Sequence of protein 2:
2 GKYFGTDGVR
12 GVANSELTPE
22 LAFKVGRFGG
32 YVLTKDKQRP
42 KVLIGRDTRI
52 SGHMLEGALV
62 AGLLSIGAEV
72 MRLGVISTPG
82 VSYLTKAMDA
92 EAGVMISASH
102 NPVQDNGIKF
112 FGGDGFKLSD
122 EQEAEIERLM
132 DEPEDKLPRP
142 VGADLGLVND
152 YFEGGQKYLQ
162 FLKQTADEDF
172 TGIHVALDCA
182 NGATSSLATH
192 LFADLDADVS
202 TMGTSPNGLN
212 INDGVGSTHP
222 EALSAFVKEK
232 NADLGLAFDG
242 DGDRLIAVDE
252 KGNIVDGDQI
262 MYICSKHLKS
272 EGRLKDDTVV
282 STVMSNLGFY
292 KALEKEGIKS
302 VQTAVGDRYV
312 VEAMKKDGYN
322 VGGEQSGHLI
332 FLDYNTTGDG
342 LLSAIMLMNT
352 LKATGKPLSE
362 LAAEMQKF

The following describes two proteins that form a bound complex.

Residue-level contacts at the interface:
Residue E154 in protein 2 contacts residue Y81 in protein 1 (closest heavy-atom distance 3.2 Å).
Residue Q157 in protein 2 interacts with residue Y81 in protein 1 (closest heavy-atom distance 3.0 Å).
Residue D195 in protein 2 interacts with residue E39 in protein 1 (closest heavy-atom distance 3.1 Å).
Residue K164 in protein 2 is in contact with residue D36 in protein 1 (closest heavy-atom distance 3.8 Å).
Residue Q157 in protein 2 interacts with residue T40 in protein 1 (closest heavy-atom distance 3.7 Å).
Residue K164 in protein 2 interacts with residue E39 in protein 1 (closest heavy-atom distance 4.7 Å).

Sequence of protein 1:
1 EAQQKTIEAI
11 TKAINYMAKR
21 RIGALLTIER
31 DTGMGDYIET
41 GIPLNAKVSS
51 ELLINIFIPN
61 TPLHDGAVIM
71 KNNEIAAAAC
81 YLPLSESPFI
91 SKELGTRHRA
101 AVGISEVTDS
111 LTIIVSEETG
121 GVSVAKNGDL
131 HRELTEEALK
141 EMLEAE